Interface contacts:
Residue E403 in chain A is in contact with residue Y277 in chain B (closest heavy-atom distance 3.0 Å).
Residue R772 in chain A contacts residue F181 in chain B (closest heavy-atom distance 3.3 Å).
Residue Q658 in chain A contacts residue G187 in chain B (closest heavy-atom distance 3.3 Å).
Residue E476 in chain A contacts residue S606 in chain B (closest heavy-atom distance 3.2 Å).
Residue D329 in chain A interacts with residue Y339 in chain B (closest heavy-atom distance 3.1 Å).
Residue E476 in chain A interacts with residue N609 in chain B (closest heavy-atom distance 3.1 Å).
Residue Q1012 in chain A interacts with residue T582 in chain B (closest heavy-atom distance 3.1 Å).
Residue M422 in chain A is in contact with residue N605 in chain B (closest heavy-atom distance 3.0 Å).
Residue Q658 in chain A contacts residue Q188 in chain B (closest heavy-atom distance 3.3 Å).
Residue R878 in chain A contacts residue G580 in chain B (closest heavy-atom distance 3.1 Å).
Residue T220 in chain A contacts residue E587 in chain B (closest heavy-atom distance 3.2 Å).
Residue T220 in chain A interacts with residue M589 in chain B (closest heavy-atom distance 3.2 Å).
Residue E882 in chain A interacts with residue I581 in chain B (closest heavy-atom distance 3.4 Å).
Residue R746 in chain A is in contact with residue D184 in chain B (closest heavy-atom distance 3.3 Å).
Residue D218 in chain A is in contact with residue N588 in chain B (closest heavy-atom distance 3.0 Å).
Residue E993 in chain A contacts residue R276 in chain B (closest heavy-atom distance 2.7 Å).
Residue T220 in chain A contacts residue A590 in chain B (closest heavy-atom distance 3.2 Å).
Residue E700 in chain A interacts with residue Y206 in chain B (closest heavy-atom distance 2.9 Å).
Residue E700 in chain A interacts with residue Q208 in chain B (closest heavy-atom distance 3.0 Å).
Residue G217 in chain A interacts with residue N588 in chain B (closest heavy-atom distance 2.8 Å).
Residue R578 in chain A is in contact with residue F577 in chain B (closest heavy-atom distance 2.6 Å).
Residue A717 in chain A interacts with residue F210 in chain B (closest heavy-atom distance 2.8 Å).
Residue L753 in chain A is in contact with residue K205 in chain B (closest heavy-atom distance 2.7 Å).
Residue V731 in chain A contacts residue F210 in chain B (closest heavy-atom distance 3.3 Å).
Residue R746 in chain A contacts residue C182 in chain B (closest heavy-atom distance 3.0 Å).
Residue N429 in chain A contacts residue L602 in chain B (closest heavy-atom distance 3.3 Å).
Residue Q658 in chain A contacts residue D184 in chain B (closest heavy-atom distance 3.2 Å).
Residue S237 in chain A contacts residue F584 in chain B (closest heavy-atom distance 3.3 Å).
Residue R241 in chain A is in contact with residue A578 in chain B (closest heavy-atom distance 3.1 Å).
Residue F992 in chain A interacts with residue R276 in chain B (closest heavy-atom distance 3.1 Å).
Residue K379 in chain A interacts with residue S334 in chain B (closest heavy-atom distance 3.2 Å).
Residue N429 in chain A interacts with residue R598 in chain B (closest heavy-atom distance 3.2 Å).
Residue H446 in chain A interacts with residue H278 in chain B (closest heavy-atom distance 3.2 Å).
Residue R241 in chain A is in contact with residue T582 in chain B (closest heavy-atom distance 3.4 Å).
Residue Y240 in chain A is in contact with residue F577 in chain B (closest heavy-atom distance 3.3 Å).
Residue L331 in chain A contacts residue Y339 in chain B (closest heavy-atom distance 2.6 Å).
Residue L1043 in chain A is in contact with residue Y596 in chain B (closest heavy-atom distance 3.4 Å).
Residue H332 in chain A is in contact with residue Y339 in chain B (closest heavy-atom distance 3.3 Å).
Residue Q730 in chain A is in contact with residue V209 in chain B (closest heavy-atom distance 3.3 Å).
Residue S243 in chain A interacts with residue M574 in chain B (closest heavy-atom distance 3.0 Å).
Residue L654 in chain A contacts residue E193 in chain B (closest heavy-atom distance 3.2 Å).
Residue V698 in chain A contacts residue I213 in chain B (closest heavy-atom distance 3.3 Å).
Residue P733 in chain A contacts residue I213 in chain B (closest heavy-atom distance 3.4 Å).
Residue S475 in chain A contacts residue R608 in chain B (closest heavy-atom distance 2.9 Å).
Residue K400 in chain A contacts residue F273 in chain B (closest heavy-atom distance 3.3 Å).
Residue R578 in chain A interacts with residue T579 in chain B (closest heavy-atom distance 3.2 Å).
Residue N429 in chain A interacts with residue I599 in chain B (closest heavy-atom distance 3.2 Å).
Residue R1008 in chain A interacts with residue E587 in chain B (closest heavy-atom distance 2.2 Å).
Residue L407 in chain A contacts residue E280 in chain B (closest heavy-atom distance 2.9 Å).
Residue P655 in chain A is in contact with residue Q188 in chain B (closest heavy-atom distance 3.3 Å).
Residue E403 in chain A contacts residue R276 in chain B (closest heavy-atom distance 2.5 Å).
Residue L331 in chain A interacts with residue A337 in chain B (closest heavy-atom distance 2.8 Å).
Residue L333 in chain A is in contact with residue D340 in chain B (closest heavy-atom distance 3.0 Å).
Residue L696 in chain A contacts residue L216 in chain B (closest heavy-atom distance 3.2 Å).
Residue R578 in chain A is in contact with residue I581 in chain B (closest heavy-atom distance 3.1 Å).
Residue N679 in chain A is in contact with residue Y206 in chain B (closest heavy-atom distance 3.1 Å).
Residue L1045 in chain A contacts residue S592 in chain B (closest heavy-atom distance 2.6 Å).
Residue V447 in chain A contacts residue Y277 in chain B (closest heavy-atom distance 3.2 Å).
Residue Y748 in chain A interacts with residue Y177 in chain B (closest heavy-atom distance 3.3 Å).
Residue G330 in chain A is in contact with residue A337 in chain B (closest heavy-atom distance 3.0 Å).

Sequence of chain B:
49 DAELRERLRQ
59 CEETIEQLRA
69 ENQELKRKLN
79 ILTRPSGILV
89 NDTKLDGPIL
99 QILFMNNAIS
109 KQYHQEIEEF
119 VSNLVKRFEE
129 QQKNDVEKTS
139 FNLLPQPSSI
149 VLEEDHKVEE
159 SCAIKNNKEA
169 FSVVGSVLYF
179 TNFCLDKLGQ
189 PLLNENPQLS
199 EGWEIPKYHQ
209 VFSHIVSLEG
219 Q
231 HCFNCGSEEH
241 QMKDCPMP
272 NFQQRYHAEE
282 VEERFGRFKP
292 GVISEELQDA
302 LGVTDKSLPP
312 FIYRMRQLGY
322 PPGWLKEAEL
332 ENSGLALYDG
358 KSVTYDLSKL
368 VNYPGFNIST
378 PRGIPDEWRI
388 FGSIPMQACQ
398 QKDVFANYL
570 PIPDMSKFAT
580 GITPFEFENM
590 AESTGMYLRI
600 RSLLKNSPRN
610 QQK

The following describes two proteins that form a bound complex.

Sequence of chain A:
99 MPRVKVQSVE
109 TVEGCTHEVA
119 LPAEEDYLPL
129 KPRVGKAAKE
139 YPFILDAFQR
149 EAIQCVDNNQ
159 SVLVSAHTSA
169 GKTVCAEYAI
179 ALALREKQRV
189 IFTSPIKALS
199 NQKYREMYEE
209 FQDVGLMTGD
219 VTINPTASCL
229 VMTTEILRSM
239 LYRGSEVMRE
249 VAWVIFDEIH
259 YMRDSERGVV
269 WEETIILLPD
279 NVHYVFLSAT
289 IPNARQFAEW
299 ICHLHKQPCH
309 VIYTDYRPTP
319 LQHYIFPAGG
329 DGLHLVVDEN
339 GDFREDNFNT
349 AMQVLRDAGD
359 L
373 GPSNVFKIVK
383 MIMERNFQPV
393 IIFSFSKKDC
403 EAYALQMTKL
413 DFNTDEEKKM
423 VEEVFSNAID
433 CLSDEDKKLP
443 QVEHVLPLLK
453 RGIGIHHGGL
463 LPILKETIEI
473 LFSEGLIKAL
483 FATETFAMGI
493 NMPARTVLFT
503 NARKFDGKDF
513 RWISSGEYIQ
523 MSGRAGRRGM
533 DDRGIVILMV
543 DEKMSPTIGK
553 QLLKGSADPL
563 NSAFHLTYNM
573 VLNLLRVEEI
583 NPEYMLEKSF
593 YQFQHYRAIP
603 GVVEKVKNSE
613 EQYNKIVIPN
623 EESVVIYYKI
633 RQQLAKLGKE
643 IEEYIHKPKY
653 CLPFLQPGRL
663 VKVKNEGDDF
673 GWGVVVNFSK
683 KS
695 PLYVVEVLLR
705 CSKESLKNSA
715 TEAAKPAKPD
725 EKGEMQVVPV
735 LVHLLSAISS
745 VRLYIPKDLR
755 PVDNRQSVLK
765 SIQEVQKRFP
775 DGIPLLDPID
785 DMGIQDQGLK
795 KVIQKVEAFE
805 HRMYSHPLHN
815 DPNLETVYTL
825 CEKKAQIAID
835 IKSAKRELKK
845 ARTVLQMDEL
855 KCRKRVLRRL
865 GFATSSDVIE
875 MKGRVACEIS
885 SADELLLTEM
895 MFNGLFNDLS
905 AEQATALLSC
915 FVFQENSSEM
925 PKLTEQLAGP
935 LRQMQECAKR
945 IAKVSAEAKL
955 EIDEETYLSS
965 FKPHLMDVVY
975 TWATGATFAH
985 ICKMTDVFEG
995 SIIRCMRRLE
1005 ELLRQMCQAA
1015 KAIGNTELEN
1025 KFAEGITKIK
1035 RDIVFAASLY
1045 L